Interface contacts:
Residue L369 in chain B contacts residue A215 in chain A (closest heavy-atom distance 3.8 Å).
Residue L369 in chain B interacts with residue S212 in chain A (closest heavy-atom distance 3.8 Å).
Residue L368 in chain B interacts with residue S212 in chain A (closest heavy-atom distance 3.6 Å).
Residue L369 in chain B contacts residue S211 in chain A (closest heavy-atom distance 3.7 Å).
Residue L369 in chain B contacts residue F207 in chain A (closest heavy-atom distance 4.4 Å).

This data describes a binding interaction between two proteins.

Sequence of chain B:
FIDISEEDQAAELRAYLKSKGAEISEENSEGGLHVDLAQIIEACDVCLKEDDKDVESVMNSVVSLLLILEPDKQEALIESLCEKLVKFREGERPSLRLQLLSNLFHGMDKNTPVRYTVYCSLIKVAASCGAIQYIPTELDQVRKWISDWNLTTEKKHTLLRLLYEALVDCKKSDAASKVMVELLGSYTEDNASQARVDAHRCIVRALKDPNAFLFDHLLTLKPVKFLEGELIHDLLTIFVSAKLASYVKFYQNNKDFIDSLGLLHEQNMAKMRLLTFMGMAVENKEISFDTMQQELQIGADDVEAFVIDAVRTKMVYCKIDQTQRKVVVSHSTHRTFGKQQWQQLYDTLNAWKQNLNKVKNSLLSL

Sequence of chain A:
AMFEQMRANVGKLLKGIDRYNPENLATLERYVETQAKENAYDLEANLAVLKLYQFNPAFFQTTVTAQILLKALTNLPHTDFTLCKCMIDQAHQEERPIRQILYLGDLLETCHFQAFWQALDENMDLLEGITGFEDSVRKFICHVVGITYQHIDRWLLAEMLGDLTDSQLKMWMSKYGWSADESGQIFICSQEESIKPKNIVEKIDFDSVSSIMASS